Residue-level contacts at the interface:
Residue F9 in chain B interacts with residue I2 in chain A (closest heavy-atom distance 3.8 Å).
Residue M45 in chain B interacts with residue I2 in chain A (closest heavy-atom distance 3.3 Å).
Residue T80 in chain B interacts with residue T8 in chain A (closest heavy-atom distance 4.5 Å).
Residue E63 in chain B is in contact with residue I2 in chain A (closest heavy-atom distance 3.0 Å).
Residue A69 in chain B contacts residue V6 in chain A (closest heavy-atom distance 4.2 Å).
Residue V152 in chain B is in contact with residue W7 in chain A (closest heavy-atom distance 3.4 Å).
Residue Y7 in chain B interacts with residue C1 in chain A (closest heavy-atom distance 2.6 Å).
Residue H70 in chain B interacts with residue I2 in chain A (closest heavy-atom distance 3.7 Å).
Residue K146 in chain B interacts with residue T8 in chain A (closest heavy-atom distance 3.3 Å).
Residue K146 in chain B interacts with residue V9 in chain A (closest heavy-atom distance 3.5 Å).
Residue Y99 in chain B contacts residue N3 in chain A (closest heavy-atom distance 3.1 Å).
Residue V76 in chain B contacts residue T8 in chain A (closest heavy-atom distance 3.6 Å).
Residue A150 in chain B is in contact with residue W7 in chain A (closest heavy-atom distance 4.1 Å).
Residue H70 in chain B contacts residue N3 in chain A (closest heavy-atom distance 3.3 Å).
Residue Y99 in chain B interacts with residue I2 in chain A (closest heavy-atom distance 3.7 Å).
Residue W147 in chain B contacts residue V9 in chain A (closest heavy-atom distance 4.0 Å).
Residue E63 in chain B is in contact with residue C1 in chain A (closest heavy-atom distance 3.7 Å).
Residue T73 in chain B is in contact with residue W7 in chain A (closest heavy-atom distance 3.8 Å).
Residue T163 in chain B contacts residue C1 in chain A (closest heavy-atom distance 3.8 Å).
Residue K66 in chain B contacts residue N3 in chain A (closest heavy-atom distance 4.0 Å).
Residue D77 in chain B interacts with residue V9 in chain A (closest heavy-atom distance 2.9 Å).
Residue R97 in chain B interacts with residue W7 in chain A (closest heavy-atom distance 4.0 Å).
Residue V67 in chain B interacts with residue I2 in chain A (closest heavy-atom distance 4.0 Å).
Residue Y171 in chain B is in contact with residue C1 in chain A (closest heavy-atom distance 3.0 Å).
Residue D77 in chain B is in contact with residue W7 in chain A (closest heavy-atom distance 4.5 Å).
Residue Y123 in chain B contacts residue V9 in chain A (closest heavy-atom distance 4.2 Å).
Residue W167 in chain B interacts with residue C1 in chain A (closest heavy-atom distance 3.5 Å).
Residue Y84 in chain B contacts residue V9 in chain A (closest heavy-atom distance 3.9 Å).
Residue Y159 in chain B contacts residue N3 in chain A (closest heavy-atom distance 3.7 Å).
Residue T73 in chain B is in contact with residue T8 in chain A (closest heavy-atom distance 4.4 Å).
Residue Y159 in chain B interacts with residue C1 in chain A (closest heavy-atom distance 2.7 Å).
Residue Y159 in chain B contacts residue I2 in chain A (closest heavy-atom distance 3.9 Å).
Residue Y7 in chain B is in contact with residue I2 in chain A (closest heavy-atom distance 3.4 Å).
Residue L81 in chain B interacts with residue V9 in chain A (closest heavy-atom distance 3.8 Å).
Residue K66 in chain B interacts with residue C1 in chain A (closest heavy-atom distance 4.0 Å).
Residue Y59 in chain B interacts with residue C1 in chain A (closest heavy-atom distance 4.2 Å).
Residue Y116 in chain B is in contact with residue V9 in chain A (closest heavy-atom distance 3.6 Å).
Residue F33 in chain B interacts with residue C1 in chain A (closest heavy-atom distance 4.4 Å).
Residue R97 in chain B contacts residue V6 in chain A (closest heavy-atom distance 5.0 Å).
Residue W147 in chain B is in contact with residue T8 in chain A (closest heavy-atom distance 2.8 Å).
Residue H70 in chain B interacts with residue V6 in chain A (closest heavy-atom distance 3.4 Å).
Residue T143 in chain B is in contact with residue T8 in chain A (closest heavy-atom distance 4.8 Å).
Residue T143 in chain B is in contact with residue V9 in chain A (closest heavy-atom distance 2.5 Å).
Residue Q155 in chain B is in contact with residue V5 in chain A (closest heavy-atom distance 4.5 Å).
Residue W147 in chain B interacts with residue W7 in chain A (closest heavy-atom distance 3.7 Å).
Residue M5 in chain B is in contact with residue C1 in chain A (closest heavy-atom distance 3.8 Å).
Residue T80 in chain B is in contact with residue V9 in chain A (closest heavy-atom distance 4.1 Å).
Residue D77 in chain B is in contact with residue T8 in chain A (closest heavy-atom distance 2.5 Å).
Residue K66 in chain B contacts residue I2 in chain A (closest heavy-atom distance 3.1 Å).
Residue Q155 in chain B contacts residue N3 in chain A (closest heavy-atom distance 3.8 Å).
Residue K66 in chain B interacts with residue G4 in chain A (closest heavy-atom distance 3.6 Å).
Residue T73 in chain B interacts with residue V6 in chain A (closest heavy-atom distance 3.2 Å).
Residue L156 in chain B interacts with residue N3 in chain A (closest heavy-atom distance 3.1 Å).

Sequence of chain A:
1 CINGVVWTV

Sequence of chain B:
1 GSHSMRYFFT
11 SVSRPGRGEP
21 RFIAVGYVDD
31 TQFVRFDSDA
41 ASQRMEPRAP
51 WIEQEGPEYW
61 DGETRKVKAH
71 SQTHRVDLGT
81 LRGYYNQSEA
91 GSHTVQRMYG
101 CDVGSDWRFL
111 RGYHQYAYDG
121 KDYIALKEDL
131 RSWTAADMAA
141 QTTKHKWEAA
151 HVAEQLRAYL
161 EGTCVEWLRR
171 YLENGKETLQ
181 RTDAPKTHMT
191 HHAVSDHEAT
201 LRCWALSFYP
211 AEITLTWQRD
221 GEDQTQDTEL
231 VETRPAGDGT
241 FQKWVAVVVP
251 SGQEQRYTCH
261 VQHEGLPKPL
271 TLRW

This data describes a binding interaction between two proteins.